The following describes two proteins that form a bound complex.

Sequence of the first protein:
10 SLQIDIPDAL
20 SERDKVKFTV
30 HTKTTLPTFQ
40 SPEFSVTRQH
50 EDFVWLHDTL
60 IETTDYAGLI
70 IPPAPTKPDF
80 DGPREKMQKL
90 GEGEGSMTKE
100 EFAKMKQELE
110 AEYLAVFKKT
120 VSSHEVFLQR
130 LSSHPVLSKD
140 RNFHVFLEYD

Contacts between the two chains:
Residue E109 in the first protein contacts residue V17 in the second protein (closest heavy-atom distance 3.7 Å).
Residue S20 in the first protein contacts residue V4 in the second protein (closest heavy-atom distance 2.8 Å).
Residue E109 in the first protein interacts with residue L19 in the second protein (closest heavy-atom distance 4.8 Å).
Residue L19 in the first protein interacts with residue Q5 in the second protein (closest heavy-atom distance 3.9 Å).
Residue D17 in the first protein interacts with residue F7 in the second protein (closest heavy-atom distance 4.2 Å).
Residue F116 in the first protein is in contact with residue V17 in the second protein (closest heavy-atom distance 3.7 Å).
Residue D14 in the first protein contacts residue K8 in the second protein (closest heavy-atom distance 4.8 Å).
Residue A18 in the first protein interacts with residue Q5 in the second protein (closest heavy-atom distance 2.9 Å).
Residue K117 in the first protein interacts with residue F6 in the second protein (closest heavy-atom distance 4.6 Å).
Residue F116 in the first protein is in contact with residue V4 in the second protein (closest heavy-atom distance 3.3 Å).
Residue P16 in the first protein contacts residue F6 in the second protein (closest heavy-atom distance 4.5 Å).
Residue L113 in the first protein is in contact with residue F6 in the second protein (closest heavy-atom distance 3.8 Å).
Residue D17 in the first protein contacts residue Q5 in the second protein (closest heavy-atom distance 3.8 Å).
Residue P16 in the first protein contacts residue K8 in the second protein (closest heavy-atom distance 2.9 Å).
Residue L113 in the first protein interacts with residue D15 in the second protein (closest heavy-atom distance 3.8 Å).
Residue V120 in the first protein is in contact with residue F6 in the second protein (closest heavy-atom distance 3.9 Å).
Residue L113 in the first protein interacts with residue Q16 in the second protein (closest heavy-atom distance 4.4 Å).
Residue I15 in the first protein is in contact with residue K8 in the second protein (closest heavy-atom distance 3.1 Å).
Residue M86 in the first protein interacts with residue V4 in the second protein (closest heavy-atom distance 4.7 Å).
Residue E124 in the first protein contacts residue K8 in the second protein (closest heavy-atom distance 2.7 Å).
Residue L113 in the first protein contacts residue V17 in the second protein (closest heavy-atom distance 4.1 Å).
Residue F116 in the first protein is in contact with residue F6 in the second protein (closest heavy-atom distance 3.5 Å).
Residue D17 in the first protein is in contact with residue F6 in the second protein (closest heavy-atom distance 3.2 Å).
Residue A18 in the first protein contacts residue F6 in the second protein (closest heavy-atom distance 2.8 Å).
Residue A18 in the first protein contacts residue V4 in the second protein (closest heavy-atom distance 4.1 Å).
Residue Y112 in the first protein interacts with residue V17 in the second protein (closest heavy-atom distance 4.4 Å).
Residue Y112 in the first protein contacts residue V4 in the second protein (closest heavy-atom distance 3.5 Å).
Residue L19 in the first protein is in contact with residue V4 in the second protein (closest heavy-atom distance 3.5 Å).
Residue S20 in the first protein is in contact with residue A3 in the second protein (closest heavy-atom distance 3.0 Å).
Residue L19 in the first protein interacts with residue V20 in the second protein (closest heavy-atom distance 4.2 Å).
Residue M86 in the first protein contacts residue L19 in the second protein (closest heavy-atom distance 3.5 Å).
Residue K117 in the first protein is in contact with residue D15 in the second protein (closest heavy-atom distance 2.9 Å).
Residue F116 in the first protein is in contact with residue Q5 in the second protein (closest heavy-atom distance 4.7 Å).
Residue L19 in the first protein contacts residue F6 in the second protein (closest heavy-atom distance 4.9 Å).
Residue V120 in the first protein contacts residue K8 in the second protein (closest heavy-atom distance 4.3 Å).
Residue S20 in the first protein is in contact with residue Q5 in the second protein (closest heavy-atom distance 5.0 Å).
Residue L19 in the first protein interacts with residue A3 in the second protein (closest heavy-atom distance 4.2 Å).
Residue E21 in the first protein is in contact with residue A3 in the second protein (closest heavy-atom distance 4.4 Å).
Residue K105 in the first protein interacts with residue L19 in the second protein (closest heavy-atom distance 4.3 Å).
Residue D17 in the first protein interacts with residue K8 in the second protein (closest heavy-atom distance 4.6 Å).
Residue P16 in the first protein interacts with residue F7 in the second protein (closest heavy-atom distance 3.9 Å).

Sequence of the second protein:
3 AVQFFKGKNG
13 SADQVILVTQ